These two protein chains interact to form a complex.

Residue-level contacts at the interface:
Residue L34 in protein 1 interacts with residue G91 in protein 2 (closest heavy-atom distance 3.2 Å).
Residue K31 in protein 1 contacts residue D89 in protein 2 (closest heavy-atom distance 4.3 Å).
Residue A48 in protein 1 interacts with residue L79 in protein 2 (closest heavy-atom distance 4.1 Å).
Residue L41 in protein 1 interacts with residue R76 in protein 2 (closest heavy-atom distance 2.4 Å).
Residue A48 in protein 1 is in contact with residue W77 in protein 2 (closest heavy-atom distance 3.1 Å).
Residue A47 in protein 1 is in contact with residue W77 in protein 2 (closest heavy-atom distance 3.4 Å).
Residue A4 in protein 1 interacts with residue D89 in protein 2 (closest heavy-atom distance 3.9 Å).
Residue I27 in protein 1 contacts residue Q97 in protein 2 (closest heavy-atom distance 3.0 Å).
Residue H29 in protein 1 is in contact with residue T100 in protein 2 (closest heavy-atom distance 3.8 Å).
Residue G43 in protein 1 interacts with residue R76 in protein 2 (closest heavy-atom distance 3.3 Å).
Residue G32 in protein 1 contacts residue G91 in protein 2 (closest heavy-atom distance 4.2 Å).
Residue D42 in protein 1 interacts with residue R76 in protein 2 (closest heavy-atom distance 4.2 Å).
Residue I27 in protein 1 interacts with residue D89 in protein 2 (closest heavy-atom distance 3.4 Å).
Residue L34 in protein 1 contacts residue Q92 in protein 2 (closest heavy-atom distance 3.7 Å).
Residue E19 in protein 1 contacts residue H90 in protein 2 (closest heavy-atom distance 4.6 Å).
Residue T51 in protein 1 contacts residue F84 in protein 2 (closest heavy-atom distance 4.4 Å).
Residue A28 in protein 1 contacts residue Q97 in protein 2 (closest heavy-atom distance 3.8 Å).
Residue A48 in protein 1 contacts residue R78 in protein 2 (closest heavy-atom distance 3.8 Å).
Residue R58 in protein 1 interacts with residue Q92 in protein 2 (closest heavy-atom distance 2.5 Å).
Residue I27 in protein 1 contacts residue G91 in protein 2 (closest heavy-atom distance 3.7 Å).
Residue T51 in protein 1 is in contact with residue L93 in protein 2 (closest heavy-atom distance 3.8 Å).
Residue G39 in protein 1 is in contact with residue R76 in protein 2 (closest heavy-atom distance 3.9 Å).
Residue K31 in protein 1 interacts with residue H90 in protein 2 (closest heavy-atom distance 2.9 Å).
Residue W33 in protein 1 interacts with residue G91 in protein 2 (closest heavy-atom distance 3.1 Å).
Residue A47 in protein 1 interacts with residue R76 in protein 2 (closest heavy-atom distance 4.5 Å).
Residue L36 in protein 1 is in contact with residue S94 in protein 2 (closest heavy-atom distance 3.4 Å).
Residue N40 in protein 1 contacts residue S94 in protein 2 (closest heavy-atom distance 2.6 Å).
Residue E44 in protein 1 is in contact with residue R76 in protein 2 (closest heavy-atom distance 3.5 Å).
Residue G39 in protein 1 interacts with residue W77 in protein 2 (closest heavy-atom distance 3.6 Å).
Residue H37 in protein 1 is in contact with residue Q92 in protein 2 (closest heavy-atom distance 4.5 Å).
Residue H25 in protein 1 interacts with residue D89 in protein 2 (closest heavy-atom distance 4.5 Å).
Residue N40 in protein 1 is in contact with residue W77 in protein 2 (closest heavy-atom distance 3.3 Å).
Residue S35 in protein 1 contacts residue L93 in protein 2 (closest heavy-atom distance 4.1 Å).
Residue N40 in protein 1 is in contact with residue F84 in protein 2 (closest heavy-atom distance 3.8 Å).
Residue W33 in protein 1 contacts residue S94 in protein 2 (closest heavy-atom distance 4.1 Å).
Residue S35 in protein 1 contacts residue S94 in protein 2 (closest heavy-atom distance 4.2 Å).
Residue T51 in protein 1 contacts residue L79 in protein 2 (closest heavy-atom distance 3.5 Å).
Residue L36 in protein 1 contacts residue Q92 in protein 2 (closest heavy-atom distance 4.5 Å).
Residue P24 in protein 1 interacts with residue D89 in protein 2 (closest heavy-atom distance 2.6 Å).
Residue V55 in protein 1 is in contact with residue V83 in protein 2 (closest heavy-atom distance 3.9 Å).
Residue S35 in protein 1 contacts residue G91 in protein 2 (closest heavy-atom distance 4.2 Å).
Residue V52 in protein 1 interacts with residue L79 in protein 2 (closest heavy-atom distance 3.8 Å).
Residue P24 in protein 1 is in contact with residue A88 in protein 2 (closest heavy-atom distance 4.1 Å).
Residue N40 in protein 1 interacts with residue G95 in protein 2 (closest heavy-atom distance 4.2 Å).
Residue H37 in protein 1 contacts residue S94 in protein 2 (closest heavy-atom distance 3.5 Å).
Residue I27 in protein 1 contacts residue A88 in protein 2 (closest heavy-atom distance 2.9 Å).
Residue T51 in protein 1 contacts residue L87 in protein 2 (closest heavy-atom distance 4.5 Å).
Residue V55 in protein 1 is in contact with residue L87 in protein 2 (closest heavy-atom distance 4.2 Å).
Residue W33 in protein 1 interacts with residue L93 in protein 2 (closest heavy-atom distance 3.0 Å).
Residue N40 in protein 1 interacts with residue L93 in protein 2 (closest heavy-atom distance 3.2 Å).
Residue H37 in protein 1 interacts with residue L93 in protein 2 (closest heavy-atom distance 4.2 Å).
Residue W33 in protein 1 is in contact with residue G95 in protein 2 (closest heavy-atom distance 3.5 Å).
Residue A28 in protein 1 interacts with residue T100 in protein 2 (closest heavy-atom distance 4.3 Å).
Residue R6 in protein 1 interacts with residue R98 in protein 2 (closest heavy-atom distance 4.4 Å).
Residue I27 in protein 1 is in contact with residue H90 in protein 2 (closest heavy-atom distance 3.4 Å).
Residue S35 in protein 1 is in contact with residue Q92 in protein 2 (closest heavy-atom distance 2.1 Å).
Residue N40 in protein 1 contacts residue I96 in protein 2 (closest heavy-atom distance 3.3 Å).
Residue W33 in protein 1 is in contact with residue Q97 in protein 2 (closest heavy-atom distance 3.0 Å).
Residue L34 in protein 1 contacts residue H90 in protein 2 (closest heavy-atom distance 4.5 Å).
Residue P24 in protein 1 contacts residue H90 in protein 2 (closest heavy-atom distance 4.4 Å).

Sequence of protein 2:
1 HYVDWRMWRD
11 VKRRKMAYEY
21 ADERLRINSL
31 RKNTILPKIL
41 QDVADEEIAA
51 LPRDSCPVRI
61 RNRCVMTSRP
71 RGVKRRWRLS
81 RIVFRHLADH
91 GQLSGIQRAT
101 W

Sequence of protein 1:
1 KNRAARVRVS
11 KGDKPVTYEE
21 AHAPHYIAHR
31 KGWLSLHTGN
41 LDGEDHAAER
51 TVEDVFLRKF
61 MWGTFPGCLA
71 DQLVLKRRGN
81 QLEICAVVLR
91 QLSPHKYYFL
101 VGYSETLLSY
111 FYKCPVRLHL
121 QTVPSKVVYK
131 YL